Sequence of protein 2:
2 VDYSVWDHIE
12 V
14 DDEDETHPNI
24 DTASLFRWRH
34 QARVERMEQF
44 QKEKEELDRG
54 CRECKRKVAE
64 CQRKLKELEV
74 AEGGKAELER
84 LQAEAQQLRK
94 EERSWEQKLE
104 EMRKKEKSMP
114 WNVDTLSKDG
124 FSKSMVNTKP

Contacts between the two chains:
Residue Q26 in protein 1 is in contact with residue V2 in protein 2 (closest heavy-atom distance 4.4 Å).
Residue Q192 in protein 1 is in contact with residue H9 in protein 2 (closest heavy-atom distance 4.7 Å).
Residue N33 in protein 1 is in contact with residue Y4 in protein 2 (closest heavy-atom distance 2.9 Å).
Residue N33 in protein 1 is in contact with residue S5 in protein 2 (closest heavy-atom distance 4.5 Å).
Residue D191 in protein 1 interacts with residue H9 in protein 2 (closest heavy-atom distance 2.6 Å).
Residue S29 in protein 1 interacts with residue V2 in protein 2 (closest heavy-atom distance 3.6 Å).
Residue T34 in protein 1 interacts with residue Y4 in protein 2 (closest heavy-atom distance 4.1 Å).
Residue N33 in protein 1 interacts with residue D3 in protein 2 (closest heavy-atom distance 3.3 Å).
Residue N33 in protein 1 contacts residue V2 in protein 2 (closest heavy-atom distance 3.3 Å).
Residue K39 in protein 1 contacts residue D8 in protein 2 (closest heavy-atom distance 3.1 Å).

Sequence of protein 1:
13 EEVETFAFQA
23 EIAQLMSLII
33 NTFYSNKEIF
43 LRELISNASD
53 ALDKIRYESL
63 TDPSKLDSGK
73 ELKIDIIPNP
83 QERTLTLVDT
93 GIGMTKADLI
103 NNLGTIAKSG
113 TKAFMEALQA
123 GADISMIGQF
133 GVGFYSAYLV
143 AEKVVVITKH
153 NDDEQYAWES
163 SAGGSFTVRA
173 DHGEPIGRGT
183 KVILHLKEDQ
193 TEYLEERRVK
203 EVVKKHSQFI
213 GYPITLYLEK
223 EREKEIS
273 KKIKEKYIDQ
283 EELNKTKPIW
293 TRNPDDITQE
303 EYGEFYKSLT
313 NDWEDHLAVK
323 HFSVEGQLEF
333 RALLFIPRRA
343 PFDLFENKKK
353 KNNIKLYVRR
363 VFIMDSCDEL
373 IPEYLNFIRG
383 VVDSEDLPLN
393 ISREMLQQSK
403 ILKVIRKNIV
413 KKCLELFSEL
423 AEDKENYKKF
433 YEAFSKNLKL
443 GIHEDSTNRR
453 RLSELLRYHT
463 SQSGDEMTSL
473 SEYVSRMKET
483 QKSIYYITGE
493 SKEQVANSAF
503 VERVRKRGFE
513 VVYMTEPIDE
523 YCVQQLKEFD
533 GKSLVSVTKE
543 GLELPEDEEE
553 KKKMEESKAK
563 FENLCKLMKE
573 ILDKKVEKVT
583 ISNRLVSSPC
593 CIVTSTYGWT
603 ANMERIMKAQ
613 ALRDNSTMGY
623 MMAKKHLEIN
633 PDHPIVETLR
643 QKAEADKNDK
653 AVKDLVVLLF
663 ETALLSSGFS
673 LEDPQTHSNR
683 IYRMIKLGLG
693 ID

These two protein chains interact to form a complex.